Sequence of protein 2:
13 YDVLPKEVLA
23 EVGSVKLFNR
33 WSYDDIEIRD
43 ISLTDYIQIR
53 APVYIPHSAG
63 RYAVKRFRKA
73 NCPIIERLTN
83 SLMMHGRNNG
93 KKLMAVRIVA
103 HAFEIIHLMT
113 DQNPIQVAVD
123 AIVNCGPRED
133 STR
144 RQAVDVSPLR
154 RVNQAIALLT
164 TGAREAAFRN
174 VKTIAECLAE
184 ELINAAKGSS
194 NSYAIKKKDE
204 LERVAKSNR

The following describes two proteins that form a bound complex.

Sequence of protein 1:
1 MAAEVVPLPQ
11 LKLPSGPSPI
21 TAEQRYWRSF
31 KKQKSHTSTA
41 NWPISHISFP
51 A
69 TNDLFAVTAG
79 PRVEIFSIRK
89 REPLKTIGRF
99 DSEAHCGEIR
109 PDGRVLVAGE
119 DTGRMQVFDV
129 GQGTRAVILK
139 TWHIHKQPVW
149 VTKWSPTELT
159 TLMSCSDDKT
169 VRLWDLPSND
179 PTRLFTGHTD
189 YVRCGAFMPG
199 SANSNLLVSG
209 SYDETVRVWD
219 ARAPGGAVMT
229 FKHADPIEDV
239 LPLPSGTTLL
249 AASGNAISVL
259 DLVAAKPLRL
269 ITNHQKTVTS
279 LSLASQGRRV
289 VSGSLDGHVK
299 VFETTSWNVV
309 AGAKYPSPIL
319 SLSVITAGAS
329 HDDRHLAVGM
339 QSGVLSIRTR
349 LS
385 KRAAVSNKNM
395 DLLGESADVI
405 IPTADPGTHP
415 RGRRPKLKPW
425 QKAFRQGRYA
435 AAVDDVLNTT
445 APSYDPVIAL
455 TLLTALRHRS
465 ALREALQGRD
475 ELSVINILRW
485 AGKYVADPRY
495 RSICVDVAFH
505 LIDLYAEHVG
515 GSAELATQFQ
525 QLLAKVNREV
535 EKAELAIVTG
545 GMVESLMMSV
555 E

Residue-level contacts at the interface:
Residue D127 in protein 1 interacts with residue L110 in protein 2 (closest heavy-atom distance 4.9 Å).
Residue I136 in protein 1 is in contact with residue E179 in protein 2 (closest heavy-atom distance 4.8 Å).